Interface contacts:
Residue K478 in protein 1 is in contact with residue F523 in protein 2 (closest heavy-atom distance 3.4 Å).
Residue N335 in protein 1 contacts residue V436 in protein 2 (closest heavy-atom distance 3.9 Å).
Residue N450 in protein 1 is in contact with residue S315 in protein 2 (closest heavy-atom distance 2.8 Å).
Residue M572 in protein 1 is in contact with residue G568 in protein 2 (closest heavy-atom distance 3.9 Å).
Residue R502 in protein 1 contacts residue S315 in protein 2 (closest heavy-atom distance 3.9 Å).
Residue S315 in protein 1 is in contact with residue N450 in protein 2 (closest heavy-atom distance 2.8 Å).
Residue G337 in protein 1 is in contact with residue Y440 in protein 2 (closest heavy-atom distance 3.8 Å).
Residue L607 in protein 1 is in contact with residue I524 in protein 2 (closest heavy-atom distance 3.7 Å).
Residue N336 in protein 1 contacts residue Y440 in protein 2 (closest heavy-atom distance 4.0 Å).
Residue S614 in protein 1 is in contact with residue N605 in protein 2 (closest heavy-atom distance 3.2 Å).
Residue R451 in protein 1 interacts with residue G320 in protein 2 (closest heavy-atom distance 3.9 Å).
Residue D613 in protein 1 interacts with residue S567 in protein 2 (closest heavy-atom distance 2.9 Å).
Residue A497 in protein 1 interacts with residue I524 in protein 2 (closest heavy-atom distance 3.3 Å).
Residue E453 in protein 1 interacts with residue R451 in protein 2 (closest heavy-atom distance 3.0 Å).
Residue R451 in protein 1 interacts with residue L318 in protein 2 (closest heavy-atom distance 3.8 Å).
Residue N450 in protein 1 contacts residue S316 in protein 2 (closest heavy-atom distance 4.0 Å).
Residue R561 in protein 1 interacts with residue S567 in protein 2 (closest heavy-atom distance 3.7 Å).
Residue R451 in protein 1 contacts residue G317 in protein 2 (closest heavy-atom distance 2.8 Å).
Residue R521 in protein 1 is in contact with residue E498 in protein 2 (closest heavy-atom distance 2.7 Å).
Residue I524 in protein 1 is in contact with residue E498 in protein 2 (closest heavy-atom distance 4.0 Å).
Residue S316 in protein 1 interacts with residue N450 in protein 2 (closest heavy-atom distance 4.0 Å).
Residue T448 in protein 1 interacts with residue Y449 in protein 2 (closest heavy-atom distance 3.0 Å).
Residue S315 in protein 1 interacts with residue R502 in protein 2 (closest heavy-atom distance 3.9 Å).
Residue S315 in protein 1 contacts residue L444 in protein 2 (closest heavy-atom distance 3.9 Å).
Residue E498 in protein 1 interacts with residue R521 in protein 2 (closest heavy-atom distance 2.7 Å).
Residue Q563 in protein 1 interacts with residue N570 in protein 2 (closest heavy-atom distance 3.4 Å).
Residue E498 in protein 1 is in contact with residue I524 in protein 2 (closest heavy-atom distance 4.0 Å).
Residue L318 in protein 1 interacts with residue R451 in protein 2 (closest heavy-atom distance 3.8 Å).
Residue K529 in protein 1 contacts residue E527 in protein 2 (closest heavy-atom distance 3.9 Å).
Residue I524 in protein 1 contacts residue A497 in protein 2 (closest heavy-atom distance 3.3 Å).
Residue N605 in protein 1 interacts with residue S614 in protein 2 (closest heavy-atom distance 3.2 Å).
Residue Y449 in protein 1 interacts with residue S316 in protein 2 (closest heavy-atom distance 2.6 Å).
Residue V436 in protein 1 contacts residue N335 in protein 2 (closest heavy-atom distance 3.9 Å).
Residue E527 in protein 1 interacts with residue K529 in protein 2 (closest heavy-atom distance 3.9 Å).
Residue R561 in protein 1 contacts residue G568 in protein 2 (closest heavy-atom distance 3.4 Å).
Residue P314 in protein 1 interacts with residue L444 in protein 2 (closest heavy-atom distance 4.0 Å).
Residue I524 in protein 1 interacts with residue L607 in protein 2 (closest heavy-atom distance 3.7 Å).
Residue L444 in protein 1 contacts residue P314 in protein 2 (closest heavy-atom distance 4.0 Å).
Residue G320 in protein 1 is in contact with residue R451 in protein 2 (closest heavy-atom distance 3.9 Å).
Residue R451 in protein 1 interacts with residue E453 in protein 2 (closest heavy-atom distance 3.0 Å).
Residue G568 in protein 1 contacts residue M572 in protein 2 (closest heavy-atom distance 3.9 Å).
Residue T319 in protein 1 interacts with residue R451 in protein 2 (closest heavy-atom distance 4.0 Å).
Residue R451 in protein 1 interacts with residue R451 in protein 2 (closest heavy-atom distance 3.3 Å).
Residue N605 in protein 1 contacts residue I524 in protein 2 (closest heavy-atom distance 2.3 Å).
Residue F523 in protein 1 is in contact with residue K478 in protein 2 (closest heavy-atom distance 3.4 Å).
Residue S567 in protein 1 interacts with residue R561 in protein 2 (closest heavy-atom distance 3.7 Å).
Residue D613 in protein 1 interacts with residue N605 in protein 2 (closest heavy-atom distance 4.0 Å).
Residue S316 in protein 1 is in contact with residue Y449 in protein 2 (closest heavy-atom distance 2.6 Å).
Residue N570 in protein 1 interacts with residue Q563 in protein 2 (closest heavy-atom distance 3.4 Å).
Residue G568 in protein 1 contacts residue R561 in protein 2 (closest heavy-atom distance 3.4 Å).
Residue Y440 in protein 1 is in contact with residue G337 in protein 2 (closest heavy-atom distance 3.8 Å).
Residue Y440 in protein 1 interacts with residue N336 in protein 2 (closest heavy-atom distance 4.0 Å).
Residue S567 in protein 1 contacts residue D613 in protein 2 (closest heavy-atom distance 2.9 Å).
Residue Y449 in protein 1 is in contact with residue Y449 in protein 2 (closest heavy-atom distance 3.2 Å).
Residue L444 in protein 1 contacts residue S315 in protein 2 (closest heavy-atom distance 3.9 Å).
Residue N605 in protein 1 interacts with residue D613 in protein 2 (closest heavy-atom distance 4.0 Å).
Residue Y449 in protein 1 contacts residue T448 in protein 2 (closest heavy-atom distance 3.0 Å).
Residue N329 in protein 1 is in contact with residue N329 in protein 2 (closest heavy-atom distance 3.3 Å).
Residue G317 in protein 1 is in contact with residue R451 in protein 2 (closest heavy-atom distance 2.8 Å).
Residue I524 in protein 1 interacts with residue N605 in protein 2 (closest heavy-atom distance 2.3 Å).

Sequence of protein 1:
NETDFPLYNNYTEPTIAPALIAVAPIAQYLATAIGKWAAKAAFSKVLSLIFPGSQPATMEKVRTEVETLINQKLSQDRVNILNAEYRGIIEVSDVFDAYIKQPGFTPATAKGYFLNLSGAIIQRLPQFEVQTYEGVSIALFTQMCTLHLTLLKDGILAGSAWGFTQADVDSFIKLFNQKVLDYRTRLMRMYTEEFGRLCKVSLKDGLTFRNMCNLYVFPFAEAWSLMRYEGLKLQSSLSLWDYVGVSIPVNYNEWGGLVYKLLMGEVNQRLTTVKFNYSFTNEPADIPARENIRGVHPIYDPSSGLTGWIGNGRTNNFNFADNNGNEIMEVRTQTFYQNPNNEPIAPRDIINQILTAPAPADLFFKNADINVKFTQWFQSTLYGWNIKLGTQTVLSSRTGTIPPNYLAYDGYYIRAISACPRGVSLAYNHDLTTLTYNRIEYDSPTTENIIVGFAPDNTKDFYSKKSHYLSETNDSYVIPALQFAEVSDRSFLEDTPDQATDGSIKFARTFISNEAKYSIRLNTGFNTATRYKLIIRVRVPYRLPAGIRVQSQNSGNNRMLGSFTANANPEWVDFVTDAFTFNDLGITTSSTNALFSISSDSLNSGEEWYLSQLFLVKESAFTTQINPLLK

Sequence of protein 2:
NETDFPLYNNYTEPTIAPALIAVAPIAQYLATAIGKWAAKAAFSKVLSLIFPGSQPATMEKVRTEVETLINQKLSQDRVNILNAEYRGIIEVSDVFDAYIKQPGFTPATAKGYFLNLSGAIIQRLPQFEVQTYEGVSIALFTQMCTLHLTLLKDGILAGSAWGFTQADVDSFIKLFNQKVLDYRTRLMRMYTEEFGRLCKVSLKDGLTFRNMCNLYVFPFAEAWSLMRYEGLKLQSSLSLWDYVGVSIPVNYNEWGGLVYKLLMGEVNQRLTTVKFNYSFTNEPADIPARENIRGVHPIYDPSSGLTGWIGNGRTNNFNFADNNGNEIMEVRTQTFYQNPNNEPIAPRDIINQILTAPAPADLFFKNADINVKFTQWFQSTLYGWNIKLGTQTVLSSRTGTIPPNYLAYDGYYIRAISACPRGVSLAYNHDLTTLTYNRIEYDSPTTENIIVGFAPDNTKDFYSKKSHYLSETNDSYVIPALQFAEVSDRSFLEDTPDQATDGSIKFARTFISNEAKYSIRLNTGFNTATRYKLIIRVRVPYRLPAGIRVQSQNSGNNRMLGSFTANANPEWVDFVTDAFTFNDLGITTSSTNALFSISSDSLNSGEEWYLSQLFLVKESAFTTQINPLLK

This data describes a binding interaction between two proteins.